Interface contacts:
Residue V55 in the second protein contacts residue S29 in the first protein (closest heavy-atom distance 3.5 Å).
Residue E87 in the second protein contacts residue A22 in the first protein (closest heavy-atom distance 3.0 Å).
Residue E119 in the second protein interacts with residue R3 in the first protein (closest heavy-atom distance 3.6 Å).
Residue F141 in the second protein is in contact with residue F12 in the first protein (closest heavy-atom distance 3.2 Å).
Residue M145 in the second protein is in contact with residue N13 in the first protein (closest heavy-atom distance 3.7 Å).
Residue M144 in the second protein is in contact with residue F12 in the first protein (closest heavy-atom distance 3.3 Å).
Residue E87 in the second protein contacts residue L19 in the first protein (closest heavy-atom distance 2.5 Å).
Residue A88 in the second protein interacts with residue V15 in the first protein (closest heavy-atom distance 3.2 Å).
Residue F19 in the second protein interacts with residue W33 in the first protein (closest heavy-atom distance 3.5 Å).
Residue F92 in the second protein is in contact with residue F12 in the first protein (closest heavy-atom distance 3.6 Å).
Residue E114 in the second protein is in contact with residue N7 in the first protein (closest heavy-atom distance 3.1 Å).
Residue A88 in the second protein is in contact with residue L19 in the first protein (closest heavy-atom distance 2.9 Å).
Residue L112 in the second protein is in contact with residue K14 in the first protein (closest heavy-atom distance 3.4 Å).
Residue V108 in the second protein contacts residue A11 in the first protein (closest heavy-atom distance 3.2 Å).
Residue E127 in the second protein contacts residue A4 in the first protein (closest heavy-atom distance 3.5 Å).
Residue M145 in the second protein is in contact with residue F12 in the first protein (closest heavy-atom distance 3.2 Å).
Residue F141 in the second protein contacts residue V15 in the first protein (closest heavy-atom distance 3.8 Å).
Residue M72 in the second protein is in contact with residue F34 in the first protein (closest heavy-atom distance 3.5 Å).
Residue I85 in the second protein is in contact with residue L19 in the first protein (closest heavy-atom distance 3.7 Å).
Residue L112 in the second protein is in contact with residue R10 in the first protein (closest heavy-atom distance 3.0 Å).
Residue M71 in the second protein contacts residue F34 in the first protein (closest heavy-atom distance 3.2 Å).
Residue V91 in the second protein is in contact with residue V15 in the first protein (closest heavy-atom distance 3.0 Å).
Residue E54 in the second protein is in contact with residue M28 in the first protein (closest heavy-atom distance 3.7 Å).
Residue L105 in the second protein interacts with residue A11 in the first protein (closest heavy-atom distance 3.6 Å).
Residue V108 in the second protein interacts with residue K14 in the first protein (closest heavy-atom distance 3.5 Å).
Residue E120 in the second protein contacts residue N7 in the first protein (closest heavy-atom distance 3.7 Å).
Residue E84 in the second protein interacts with residue L19 in the first protein (closest heavy-atom distance 2.9 Å).
Residue M109 in the second protein contacts residue A11 in the first protein (closest heavy-atom distance 3.0 Å).
Residue M124 in the second protein is in contact with residue N7 in the first protein (closest heavy-atom distance 3.8 Å).
Residue E82 in the second protein interacts with residue R23 in the first protein (closest heavy-atom distance 2.6 Å).
Residue D80 in the second protein contacts residue R23 in the first protein (closest heavy-atom distance 3.7 Å).
Residue I52 in the second protein is in contact with residue W33 in the first protein (closest heavy-atom distance 3.2 Å).
Residue V136 in the second protein interacts with residue F12 in the first protein (closest heavy-atom distance 3.8 Å).
Residue M145 in the second protein interacts with residue L9 in the first protein (closest heavy-atom distance 3.4 Å).
Residue E54 in the second protein contacts residue S31 in the first protein (closest heavy-atom distance 3.2 Å).
Residue R74 in the second protein is in contact with residue E27 in the first protein (closest heavy-atom distance 2.6 Å).
Residue A128 in the second protein interacts with residue W8 in the first protein (closest heavy-atom distance 2.9 Å).
Residue M109 in the second protein is in contact with residue N7 in the first protein (closest heavy-atom distance 2.7 Å).
Residue L116 in the second protein is in contact with residue N7 in the first protein (closest heavy-atom distance 3.2 Å).
Residue E120 in the second protein interacts with residue R3 in the first protein (closest heavy-atom distance 3.7 Å).
Residue E54 in the second protein is in contact with residue S29 in the first protein (closest heavy-atom distance 3.1 Å).
Residue V108 in the second protein contacts residue V15 in the first protein (closest heavy-atom distance 3.8 Å).
Residue M124 in the second protein interacts with residue A4 in the first protein (closest heavy-atom distance 3.1 Å).
Residue E127 in the second protein contacts residue W8 in the first protein (closest heavy-atom distance 2.7 Å).
Residue L32 in the second protein interacts with residue W33 in the first protein (closest heavy-atom distance 3.0 Å).
Residue M51 in the second protein contacts residue L32 in the first protein (closest heavy-atom distance 3.0 Å).
Residue M109 in the second protein is in contact with residue W8 in the first protein (closest heavy-atom distance 3.3 Å).
Residue N111 in the second protein is in contact with residue K14 in the first protein (closest heavy-atom distance 3.0 Å).
Residue L105 in the second protein contacts residue W8 in the first protein (closest heavy-atom distance 3.5 Å).
Residue M144 in the second protein is in contact with residue W8 in the first protein (closest heavy-atom distance 3.0 Å).
Residue M124 in the second protein contacts residue W8 in the first protein (closest heavy-atom distance 3.0 Å).
Residue I27 in the second protein interacts with residue W33 in the first protein (closest heavy-atom distance 3.1 Å).
Residue I100 in the second protein interacts with residue F12 in the first protein (closest heavy-atom distance 3.8 Å).
Residue I63 in the second protein is in contact with residue W33 in the first protein (closest heavy-atom distance 3.1 Å).
Residue M144 in the second protein is in contact with residue L9 in the first protein (closest heavy-atom distance 3.3 Å).
Residue F92 in the second protein interacts with residue V15 in the first protein (closest heavy-atom distance 3.0 Å).
Residue E123 in the second protein is in contact with residue R3 in the first protein (closest heavy-atom distance 2.9 Å).
Residue M36 in the second protein interacts with residue L32 in the first protein (closest heavy-atom distance 3.3 Å).
Residue V91 in the second protein interacts with residue Q18 in the first protein (closest heavy-atom distance 3.3 Å).
Residue L105 in the second protein contacts residue F12 in the first protein (closest heavy-atom distance 3.5 Å).

Sequence of the second protein:
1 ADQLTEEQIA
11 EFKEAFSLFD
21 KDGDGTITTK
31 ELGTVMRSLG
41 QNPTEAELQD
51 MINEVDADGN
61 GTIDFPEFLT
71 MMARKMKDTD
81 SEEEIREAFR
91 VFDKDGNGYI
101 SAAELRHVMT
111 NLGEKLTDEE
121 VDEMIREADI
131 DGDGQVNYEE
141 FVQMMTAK

Sequence of the first protein:
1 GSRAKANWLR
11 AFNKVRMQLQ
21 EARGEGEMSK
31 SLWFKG

This data describes a binding interaction between two proteins.